The following describes two proteins that form a bound complex.

Sequence of the first protein:
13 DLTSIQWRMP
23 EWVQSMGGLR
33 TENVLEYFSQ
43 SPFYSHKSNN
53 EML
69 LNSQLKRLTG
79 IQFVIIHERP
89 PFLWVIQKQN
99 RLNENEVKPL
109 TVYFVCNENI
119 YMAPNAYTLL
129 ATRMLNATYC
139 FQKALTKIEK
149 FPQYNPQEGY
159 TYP

Interface contacts:
Residue A46 in the second protein is in contact with residue L128 in the first protein (closest heavy-atom distance 4.3 Å).
Residue D24 in the second protein interacts with residue F149 in the first protein (closest heavy-atom distance 4.5 Å).
Residue I38 in the second protein is in contact with residue C138 in the first protein (closest heavy-atom distance 3.7 Å).
Residue R82 in the second protein contacts residue P107 in the first protein (closest heavy-atom distance 3.2 Å).
Residue T50 in the second protein contacts residue L128 in the first protein (closest heavy-atom distance 3.7 Å).
Residue P85 in the second protein is in contact with residue L108 in the first protein (closest heavy-atom distance 4.1 Å).
Residue E42 in the second protein contacts residue A135 in the first protein (closest heavy-atom distance 4.2 Å).
Residue Q84 in the second protein contacts residue M120 in the first protein (closest heavy-atom distance 3.4 Å).
Residue E42 in the second protein interacts with residue N134 in the first protein (closest heavy-atom distance 3.2 Å).
Residue V121 in the second protein is in contact with residue Y152 in the first protein (closest heavy-atom distance 4.1 Å).
Residue H150 in the second protein contacts residue Q155 in the first protein (closest heavy-atom distance 3.7 Å).
Residue S83 in the second protein contacts residue P107 in the first protein (closest heavy-atom distance 3.6 Å).
Residue Q35 in the second protein interacts with residue K141 in the first protein (closest heavy-atom distance 3.5 Å).
Residue R169 in the second protein contacts residue E156 in the first protein (closest heavy-atom distance 4.4 Å).
Residue Q84 in the second protein is in contact with residue A121 in the first protein (closest heavy-atom distance 3.7 Å).
Residue Y28 in the second protein is in contact with residue K145 in the first protein (closest heavy-atom distance 4.1 Å).
Residue E125 in the second protein contacts residue Q155 in the first protein (closest heavy-atom distance 3.0 Å).
Residue I36 in the second protein contacts residue F139 in the first protein (closest heavy-atom distance 4.4 Å).
Residue N149 in the second protein contacts residue Q155 in the first protein (closest heavy-atom distance 3.3 Å).
Residue Y129 in the second protein contacts residue Q155 in the first protein (closest heavy-atom distance 3.1 Å).
Residue L151 in the second protein is in contact with residue Q155 in the first protein (closest heavy-atom distance 4.4 Å).
Residue Q84 in the second protein contacts residue L108 in the first protein (closest heavy-atom distance 2.6 Å).
Residue L32 in the second protein contacts residue I146 in the first protein (closest heavy-atom distance 3.7 Å).
Residue P86 in the second protein interacts with residue N123 in the first protein (closest heavy-atom distance 3.6 Å).
Residue C43 in the second protein contacts residue A135 in the first protein (closest heavy-atom distance 3.5 Å).
Residue Y28 in the second protein contacts residue I146 in the first protein (closest heavy-atom distance 4.1 Å).
Residue A39 in the second protein is in contact with residue A135 in the first protein (closest heavy-atom distance 4.0 Å).
Residue Y28 in the second protein interacts with residue F149 in the first protein (closest heavy-atom distance 3.3 Å).
Residue Q84 in the second protein is in contact with residue P122 in the first protein (closest heavy-atom distance 4.2 Å).
Residue L118 in the second protein is in contact with residue Y152 in the first protein (closest heavy-atom distance 3.8 Å).
Residue A46 in the second protein interacts with residue R131 in the first protein (closest heavy-atom distance 3.8 Å).
Residue F110 in the second protein contacts residue E147 in the first protein (closest heavy-atom distance 3.4 Å).
Residue P85 in the second protein is in contact with residue T109 in the first protein (closest heavy-atom distance 4.2 Å).
Residue R82 in the second protein interacts with residue Q95 in the first protein (closest heavy-atom distance 4.4 Å).
Residue Q84 in the second protein contacts residue T109 in the first protein (closest heavy-atom distance 3.8 Å).
Residue A39 in the second protein interacts with residue C138 in the first protein (closest heavy-atom distance 3.9 Å).
Residue E42 in the second protein interacts with residue R131 in the first protein (closest heavy-atom distance 2.5 Å).
Residue V121 in the second protein contacts residue P154 in the first protein (closest heavy-atom distance 3.6 Å).
Residue S81 in the second protein contacts residue Q95 in the first protein (closest heavy-atom distance 3.5 Å).
Residue L45 in the second protein interacts with residue R131 in the first protein (closest heavy-atom distance 3.4 Å).
Residue S25 in the second protein is in contact with residue F149 in the first protein (closest heavy-atom distance 3.5 Å).
Residue Q35 in the second protein contacts residue A142 in the first protein (closest heavy-atom distance 4.0 Å).
Residue S83 in the second protein interacts with residue V110 in the first protein (closest heavy-atom distance 3.9 Å).
Residue Q84 in the second protein contacts residue P107 in the first protein (closest heavy-atom distance 4.1 Å).
Residue Q84 in the second protein contacts residue N123 in the first protein (closest heavy-atom distance 3.6 Å).
Residue S83 in the second protein is in contact with residue T109 in the first protein (closest heavy-atom distance 3.5 Å).
Residue M49 in the second protein is in contact with residue L127 in the first protein (closest heavy-atom distance 4.0 Å).
Residue I36 in the second protein contacts residue A142 in the first protein (closest heavy-atom distance 3.9 Å).
Residue Y128 in the second protein is in contact with residue Q155 in the first protein (closest heavy-atom distance 3.5 Å).
Residue M23 in the second protein is in contact with residue F149 in the first protein (closest heavy-atom distance 3.9 Å).
Residue S81 in the second protein contacts residue V110 in the first protein (closest heavy-atom distance 4.2 Å).
Residue E31 in the second protein interacts with residue K145 in the first protein (closest heavy-atom distance 3.3 Å).
Residue S83 in the second protein contacts residue L108 in the first protein (closest heavy-atom distance 2.9 Å).
Residue E125 in the second protein is in contact with residue N153 in the first protein (closest heavy-atom distance 3.6 Å).
Residue R117 in the second protein is in contact with residue Y152 in the first protein (closest heavy-atom distance 4.3 Å).
Residue A39 in the second protein contacts residue F139 in the first protein (closest heavy-atom distance 3.6 Å).
Residue E125 in the second protein is in contact with residue P154 in the first protein (closest heavy-atom distance 3.5 Å).
Residue W99 in the second protein interacts with residue L133 in the first protein (closest heavy-atom distance 4.3 Å).
Residue Q35 in the second protein contacts residue C138 in the first protein (closest heavy-atom distance 3.6 Å).
Residue Q79 in the second protein contacts residue H85 in the first protein (closest heavy-atom distance 3.4 Å).

Sequence of the second protein:
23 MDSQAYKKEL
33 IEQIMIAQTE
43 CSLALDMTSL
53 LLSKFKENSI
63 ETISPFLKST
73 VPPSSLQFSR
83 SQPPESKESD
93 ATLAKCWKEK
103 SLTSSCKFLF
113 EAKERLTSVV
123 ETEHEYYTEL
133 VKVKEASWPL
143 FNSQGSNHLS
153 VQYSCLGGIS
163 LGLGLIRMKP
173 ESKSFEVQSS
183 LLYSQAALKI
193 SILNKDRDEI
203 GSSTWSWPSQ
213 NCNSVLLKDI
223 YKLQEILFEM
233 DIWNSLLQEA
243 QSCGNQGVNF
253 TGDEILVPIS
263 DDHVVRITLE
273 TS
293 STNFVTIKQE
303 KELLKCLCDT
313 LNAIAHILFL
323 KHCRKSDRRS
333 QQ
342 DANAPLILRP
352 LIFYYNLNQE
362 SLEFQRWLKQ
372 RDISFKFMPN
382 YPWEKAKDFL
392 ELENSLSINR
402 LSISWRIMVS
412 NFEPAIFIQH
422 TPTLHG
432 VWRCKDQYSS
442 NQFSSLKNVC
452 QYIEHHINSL